Contacts between the two chains:
Residue K146 in protein 2 contacts residue Y11 in protein 1 (closest heavy-atom distance 3.3 Å).
Residue W167 in protein 2 interacts with residue E1 in protein 1 (closest heavy-atom distance 3.4 Å).
Residue T143 in protein 2 is in contact with residue Y11 in protein 1 (closest heavy-atom distance 2.7 Å).
Residue N70 in protein 2 interacts with residue Q5 in protein 1 (closest heavy-atom distance 3.2 Å).
Residue Y7 in protein 2 contacts residue P2 in protein 1 (closest heavy-atom distance 3.4 Å).
Residue I66 in protein 2 interacts with residue P2 in protein 1 (closest heavy-atom distance 3.6 Å).
Residue Y159 in protein 2 contacts residue P2 in protein 1 (closest heavy-atom distance 3.6 Å).
Residue S116 in protein 2 interacts with residue Y11 in protein 1 (closest heavy-atom distance 2.8 Å).
Residue Y123 in protein 2 is in contact with residue Y11 in protein 1 (closest heavy-atom distance 3.5 Å).
Residue Y84 in protein 2 interacts with residue Y11 in protein 1 (closest heavy-atom distance 2.8 Å).
Residue I124 in protein 2 interacts with residue Y11 in protein 1 (closest heavy-atom distance 4.5 Å).
Residue L156 in protein 2 contacts residue L3 in protein 1 (closest heavy-atom distance 3.7 Å).
Residue W147 in protein 2 is in contact with residue T9 in protein 1 (closest heavy-atom distance 3.4 Å).
Residue Y159 in protein 2 is in contact with residue E1 in protein 1 (closest heavy-atom distance 2.9 Å).
Residue R97 in protein 2 contacts residue Q5 in protein 1 (closest heavy-atom distance 4.0 Å).
Residue V152 in protein 2 contacts residue T9 in protein 1 (closest heavy-atom distance 4.0 Å).
Residue Y171 in protein 2 interacts with residue E1 in protein 1 (closest heavy-atom distance 2.6 Å).
Residue S77 in protein 2 contacts residue Y11 in protein 1 (closest heavy-atom distance 3.2 Å).
Residue Y7 in protein 2 is in contact with residue E1 in protein 1 (closest heavy-atom distance 2.7 Å).
Residue Y74 in protein 2 is in contact with residue Y11 in protein 1 (closest heavy-atom distance 3.5 Å).
Residue N80 in protein 2 contacts residue A10 in protein 1 (closest heavy-atom distance 4.0 Å).
Residue Y99 in protein 2 interacts with residue P2 in protein 1 (closest heavy-atom distance 3.5 Å).
Residue M5 in protein 2 is in contact with residue E1 in protein 1 (closest heavy-atom distance 4.0 Å).
Residue N70 in protein 2 is in contact with residue G6 in protein 1 (closest heavy-atom distance 4.5 Å).
Residue Y159 in protein 2 is in contact with residue P4 in protein 1 (closest heavy-atom distance 4.3 Å).
Residue W147 in protein 2 contacts residue Y11 in protein 1 (closest heavy-atom distance 4.2 Å).
Residue F67 in protein 2 interacts with residue P2 in protein 1 (closest heavy-atom distance 3.7 Å).
Residue E76 in protein 2 contacts residue A10 in protein 1 (closest heavy-atom distance 3.5 Å).
Residue T69 in protein 2 interacts with residue G6 in protein 1 (closest heavy-atom distance 4.1 Å).
Residue R97 in protein 2 contacts residue Y11 in protein 1 (closest heavy-atom distance 3.5 Å).
Residue Q155 in protein 2 interacts with residue L3 in protein 1 (closest heavy-atom distance 4.5 Å).
Residue L163 in protein 2 interacts with residue P4 in protein 1 (closest heavy-atom distance 4.5 Å).
Residue I66 in protein 2 contacts residue P4 in protein 1 (closest heavy-atom distance 4.3 Å).
Residue W147 in protein 2 interacts with residue L8 in protein 1 (closest heavy-atom distance 3.8 Å).
Residue A150 in protein 2 is in contact with residue L8 in protein 1 (closest heavy-atom distance 4.0 Å).
Residue Y9 in protein 2 is in contact with residue Q5 in protein 1 (closest heavy-atom distance 3.9 Å).
Residue Q155 in protein 2 contacts residue Q5 in protein 1 (closest heavy-atom distance 3.7 Å).
Residue N70 in protein 2 is in contact with residue L3 in protein 1 (closest heavy-atom distance 4.3 Å).
Residue Y159 in protein 2 interacts with residue L3 in protein 1 (closest heavy-atom distance 3.8 Å).
Residue N80 in protein 2 contacts residue Y11 in protein 1 (closest heavy-atom distance 3.0 Å).
Residue Y99 in protein 2 is in contact with residue L3 in protein 1 (closest heavy-atom distance 2.8 Å).
Residue Q96 in protein 2 contacts residue Y11 in protein 1 (closest heavy-atom distance 4.4 Å).
Residue Q155 in protein 2 interacts with residue P4 in protein 1 (closest heavy-atom distance 3.9 Å).
Residue W147 in protein 2 contacts residue A10 in protein 1 (closest heavy-atom distance 2.8 Å).
Residue Y9 in protein 2 is in contact with residue P2 in protein 1 (closest heavy-atom distance 4.3 Å).
Residue Y74 in protein 2 contacts residue Q5 in protein 1 (closest heavy-atom distance 3.7 Å).
Residue K146 in protein 2 contacts residue A10 in protein 1 (closest heavy-atom distance 4.3 Å).
Residue T73 in protein 2 interacts with residue G6 in protein 1 (closest heavy-atom distance 4.2 Å).
Residue R62 in protein 2 contacts residue E1 in protein 1 (closest heavy-atom distance 2.7 Å).
Residue Y59 in protein 2 is in contact with residue E1 in protein 1 (closest heavy-atom distance 3.6 Å).
Residue I95 in protein 2 is in contact with residue Y11 in protein 1 (closest heavy-atom distance 3.9 Å).
Residue T73 in protein 2 is in contact with residue T9 in protein 1 (closest heavy-atom distance 3.8 Å).
Residue V152 in protein 2 contacts residue L8 in protein 1 (closest heavy-atom distance 3.7 Å).
Residue N63 in protein 2 interacts with residue E1 in protein 1 (closest heavy-atom distance 3.4 Å).
Residue R97 in protein 2 is in contact with residue L3 in protein 1 (closest heavy-atom distance 3.8 Å).
Residue I66 in protein 2 interacts with residue L3 in protein 1 (closest heavy-atom distance 4.1 Å).
Residue N63 in protein 2 interacts with residue P2 in protein 1 (closest heavy-atom distance 3.4 Å).
Residue T73 in protein 2 contacts residue A10 in protein 1 (closest heavy-atom distance 4.1 Å).
Residue Y9 in protein 2 contacts residue L3 in protein 1 (closest heavy-atom distance 4.4 Å).
Residue S77 in protein 2 interacts with residue A10 in protein 1 (closest heavy-atom distance 3.8 Å).

Sequence of protein 2:
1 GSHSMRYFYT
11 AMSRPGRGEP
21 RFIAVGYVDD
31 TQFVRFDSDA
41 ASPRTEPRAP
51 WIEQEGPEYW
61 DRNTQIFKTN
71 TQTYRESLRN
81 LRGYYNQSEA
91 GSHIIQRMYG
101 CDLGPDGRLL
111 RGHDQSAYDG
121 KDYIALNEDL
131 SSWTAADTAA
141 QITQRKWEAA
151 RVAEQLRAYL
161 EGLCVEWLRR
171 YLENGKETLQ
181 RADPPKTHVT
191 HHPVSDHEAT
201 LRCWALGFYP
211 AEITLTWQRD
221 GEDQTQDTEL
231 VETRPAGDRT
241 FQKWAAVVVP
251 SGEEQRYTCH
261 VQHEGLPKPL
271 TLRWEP

These two protein chains interact to form a complex.

Sequence of protein 1:
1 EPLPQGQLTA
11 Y